Sequence of chain A:
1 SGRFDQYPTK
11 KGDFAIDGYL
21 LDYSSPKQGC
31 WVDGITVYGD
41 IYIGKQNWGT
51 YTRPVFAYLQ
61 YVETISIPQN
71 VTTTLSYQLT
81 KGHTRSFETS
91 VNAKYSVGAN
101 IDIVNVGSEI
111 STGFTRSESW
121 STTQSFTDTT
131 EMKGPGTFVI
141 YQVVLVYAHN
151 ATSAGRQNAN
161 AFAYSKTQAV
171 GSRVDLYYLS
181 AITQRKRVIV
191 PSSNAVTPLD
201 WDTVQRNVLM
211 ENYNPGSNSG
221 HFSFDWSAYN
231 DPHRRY

Sequence of chain B:
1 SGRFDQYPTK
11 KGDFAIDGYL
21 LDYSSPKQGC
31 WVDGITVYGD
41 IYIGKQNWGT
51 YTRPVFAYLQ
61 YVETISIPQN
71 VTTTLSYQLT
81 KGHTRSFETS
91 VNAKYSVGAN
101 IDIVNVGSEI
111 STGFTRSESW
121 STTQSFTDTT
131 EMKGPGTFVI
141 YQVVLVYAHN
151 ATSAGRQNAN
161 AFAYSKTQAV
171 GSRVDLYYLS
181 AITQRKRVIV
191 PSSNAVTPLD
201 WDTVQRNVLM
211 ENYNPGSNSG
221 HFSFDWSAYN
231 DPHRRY

These two protein chains interact to form a complex.

Contacts between the two chains:
Residue H233 in chain B is in contact with residue T89 in chain A (closest heavy-atom distance 4.3 Å).
Residue I103 in chain B contacts residue T89 in chain A (closest heavy-atom distance 4.7 Å).
Residue P232 in chain B interacts with residue N92 in chain A (closest heavy-atom distance 3.2 Å).
Residue H233 in chain B interacts with residue F162 in chain A (closest heavy-atom distance 3.6 Å).
Residue H233 in chain B contacts residue S90 in chain A (closest heavy-atom distance 3.3 Å).
Residue F14 in chain B contacts residue Y141 in chain A (closest heavy-atom distance 3.7 Å).
Residue F14 in chain B contacts residue Y61 in chain A (closest heavy-atom distance 3.8 Å).
Residue K133 in chain B contacts residue Q69 in chain A (closest heavy-atom distance 2.8 Å).
Residue K11 in chain B contacts residue D200 in chain A (closest heavy-atom distance 4.9 Å).
Residue V106 in chain B is in contact with residue S86 in chain A (closest heavy-atom distance 4.2 Å).
Residue Y23 in chain B contacts residue T137 in chain A (closest heavy-atom distance 3.8 Å).
Residue M132 in chain B contacts residue P68 in chain A (closest heavy-atom distance 4.4 Å).
Residue F14 in chain B contacts residue V196 in chain A (closest heavy-atom distance 3.4 Å).
Residue E109 in chain B interacts with residue S86 in chain A (closest heavy-atom distance 4.5 Å).
Residue Y23 in chain B contacts residue P68 in chain A (closest heavy-atom distance 3.8 Å).
Residue E131 in chain B contacts residue V71 in chain A (closest heavy-atom distance 3.6 Å).
Residue H233 in chain B is in contact with residue A161 in chain A (closest heavy-atom distance 3.2 Å).
Residue D22 in chain B is in contact with residue T137 in chain A (closest heavy-atom distance 5.0 Å).
Residue F14 in chain B contacts residue T197 in chain A (closest heavy-atom distance 3.8 Å).
Residue Y23 in chain B is in contact with residue S66 in chain A (closest heavy-atom distance 3.5 Å).
Residue E131 in chain B is in contact with residue T72 in chain A (closest heavy-atom distance 4.8 Å).
Residue H233 in chain B interacts with residue N160 in chain A (closest heavy-atom distance 3.7 Å).
Residue G18 in chain B is in contact with residue T64 in chain A (closest heavy-atom distance 4.4 Å).
Residue L21 in chain B contacts residue T137 in chain A (closest heavy-atom distance 4.1 Å).
Residue E109 in chain B interacts with residue D200 in chain A (closest heavy-atom distance 3.3 Å).
Residue M132 in chain B interacts with residue Q69 in chain A (closest heavy-atom distance 3.5 Å).
Residue D13 in chain B is in contact with residue Y61 in chain A (closest heavy-atom distance 3.3 Å).
Residue E109 in chain B is in contact with residue W201 in chain A (closest heavy-atom distance 4.7 Å).
Residue E131 in chain B is in contact with residue Q69 in chain A (closest heavy-atom distance 4.6 Å).
Residue Y23 in chain B is in contact with residue I67 in chain A (closest heavy-atom distance 3.7 Å).
Residue E109 in chain B contacts residue D202 in chain A (closest heavy-atom distance 4.2 Å).
Residue R116 in chain B is in contact with residue T89 in chain A (closest heavy-atom distance 4.6 Å).
Residue F14 in chain B is in contact with residue V139 in chain A (closest heavy-atom distance 3.9 Å).
Residue I189 in chain B interacts with residue P68 in chain A (closest heavy-atom distance 3.6 Å).
Residue Y23 in chain B interacts with residue P135 in chain A (closest heavy-atom distance 3.4 Å).
Residue R187 in chain B is in contact with residue P68 in chain A (closest heavy-atom distance 5.0 Å).
Residue V106 in chain B interacts with residue R85 in chain A (closest heavy-atom distance 4.0 Å).
Residue F14 in chain B interacts with residue P198 in chain A (closest heavy-atom distance 3.4 Å).
Residue D17 in chain B interacts with residue Y61 in chain A (closest heavy-atom distance 2.7 Å).
Residue K186 in chain B contacts residue E63 in chain A (closest heavy-atom distance 5.0 Å).
Residue H233 in chain B interacts with residue N92 in chain A (closest heavy-atom distance 3.2 Å).
Residue F14 in chain B is in contact with residue A195 in chain A (closest heavy-atom distance 4.0 Å).
Residue R187 in chain B contacts residue S66 in chain A (closest heavy-atom distance 3.1 Å).
Residue V188 in chain B is in contact with residue S66 in chain A (closest heavy-atom distance 4.0 Å).
Residue R185 in chain B is in contact with residue E63 in chain A (closest heavy-atom distance 4.0 Å).
Residue F138 in chain B is in contact with residue Q69 in chain A (closest heavy-atom distance 3.3 Å).
Residue K133 in chain B contacts residue V71 in chain A (closest heavy-atom distance 3.8 Å).
Residue Y23 in chain B is in contact with residue G136 in chain A (closest heavy-atom distance 3.2 Å).
Residue D17 in chain B interacts with residue T64 in chain A (closest heavy-atom distance 3.8 Å).
Residue H233 in chain B is in contact with residue V91 in chain A (closest heavy-atom distance 4.5 Å).
Residue V106 in chain B is in contact with residue T89 in chain A (closest heavy-atom distance 3.4 Å).
Residue F14 in chain B interacts with residue T64 in chain A (closest heavy-atom distance 4.8 Å).
Residue M132 in chain B contacts residue V71 in chain A (closest heavy-atom distance 4.8 Å).
Residue K133 in chain B is in contact with residue N70 in chain A (closest heavy-atom distance 3.3 Å).
Residue L21 in chain B interacts with residue T64 in chain A (closest heavy-atom distance 4.1 Å).
Residue E131 in chain B interacts with residue T73 in chain A (closest heavy-atom distance 4.8 Å).
Residue L21 in chain B interacts with residue S66 in chain A (closest heavy-atom distance 5.0 Å).
Residue H233 in chain B is in contact with residue A163 in chain A (closest heavy-atom distance 3.3 Å).